Sequence of protein 2:
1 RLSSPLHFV

The following describes two proteins that form a bound complex.

Sequence of protein 1:
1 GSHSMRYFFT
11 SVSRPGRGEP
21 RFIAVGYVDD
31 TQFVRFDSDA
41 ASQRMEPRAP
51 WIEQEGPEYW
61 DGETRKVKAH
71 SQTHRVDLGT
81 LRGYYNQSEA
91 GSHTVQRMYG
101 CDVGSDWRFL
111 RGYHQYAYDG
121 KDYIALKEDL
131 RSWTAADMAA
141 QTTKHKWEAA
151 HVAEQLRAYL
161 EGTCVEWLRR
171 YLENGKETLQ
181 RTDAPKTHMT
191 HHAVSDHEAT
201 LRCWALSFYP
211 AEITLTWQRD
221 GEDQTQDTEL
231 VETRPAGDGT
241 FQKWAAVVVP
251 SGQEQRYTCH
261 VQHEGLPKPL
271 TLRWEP

Interface contacts:
Residue F9 in protein 1 interacts with residue L2 in protein 2 (closest heavy-atom distance 3.5 Å).
Residue V152 in protein 1 is in contact with residue L6 in protein 2 (closest heavy-atom distance 4.9 Å).
Residue D77 in protein 1 interacts with residue F8 in protein 2 (closest heavy-atom distance 3.5 Å).
Residue R97 in protein 1 is in contact with residue H7 in protein 2 (closest heavy-atom distance 4.1 Å).
Residue D77 in protein 1 is in contact with residue H7 in protein 2 (closest heavy-atom distance 4.8 Å).
Residue Y84 in protein 1 contacts residue V9 in protein 2 (closest heavy-atom distance 2.8 Å).
Residue Y99 in protein 1 interacts with residue S3 in protein 2 (closest heavy-atom distance 3.0 Å).
Residue Y99 in protein 1 contacts residue L2 in protein 2 (closest heavy-atom distance 3.7 Å).
Residue T73 in protein 1 contacts residue F8 in protein 2 (closest heavy-atom distance 4.1 Å).
Residue Y159 in protein 1 contacts residue R1 in protein 2 (closest heavy-atom distance 2.7 Å).
Residue W147 in protein 1 is in contact with residue V9 in protein 2 (closest heavy-atom distance 3.8 Å).
Residue F33 in protein 1 is in contact with residue R1 in protein 2 (closest heavy-atom distance 4.9 Å).
Residue Y7 in protein 1 contacts residue L2 in protein 2 (closest heavy-atom distance 3.6 Å).
Residue Y7 in protein 1 is in contact with residue R1 in protein 2 (closest heavy-atom distance 3.2 Å).
Residue Q155 in protein 1 interacts with residue P5 in protein 2 (closest heavy-atom distance 3.9 Å).
Residue Y116 in protein 1 contacts residue V9 in protein 2 (closest heavy-atom distance 3.7 Å).
Residue K66 in protein 1 interacts with residue L2 in protein 2 (closest heavy-atom distance 3.2 Å).
Residue H70 in protein 1 contacts residue L2 in protein 2 (closest heavy-atom distance 4.7 Å).
Residue E63 in protein 1 contacts residue L2 in protein 2 (closest heavy-atom distance 3.3 Å).
Residue R97 in protein 1 is in contact with residue L6 in protein 2 (closest heavy-atom distance 3.5 Å).
Residue W147 in protein 1 contacts residue H7 in protein 2 (closest heavy-atom distance 3.6 Å).
Residue A69 in protein 1 interacts with residue P5 in protein 2 (closest heavy-atom distance 3.6 Å).
Residue L81 in protein 1 interacts with residue V9 in protein 2 (closest heavy-atom distance 3.6 Å).
Residue V67 in protein 1 interacts with residue L2 in protein 2 (closest heavy-atom distance 3.6 Å).
Residue H70 in protein 1 is in contact with residue S3 in protein 2 (closest heavy-atom distance 3.0 Å).
Residue T80 in protein 1 interacts with residue V9 in protein 2 (closest heavy-atom distance 3.8 Å).
Residue T143 in protein 1 interacts with residue F8 in protein 2 (closest heavy-atom distance 4.7 Å).
Residue Y123 in protein 1 contacts residue V9 in protein 2 (closest heavy-atom distance 4.5 Å).
Residue L156 in protein 1 is in contact with residue L6 in protein 2 (closest heavy-atom distance 3.8 Å).
Residue K66 in protein 1 contacts residue S4 in protein 2 (closest heavy-atom distance 4.8 Å).
Residue W147 in protein 1 is in contact with residue F8 in protein 2 (closest heavy-atom distance 2.7 Å).
Residue V76 in protein 1 interacts with residue F8 in protein 2 (closest heavy-atom distance 3.5 Å).
Residue T142 in protein 1 contacts residue V9 in protein 2 (closest heavy-atom distance 4.8 Å).
Residue D77 in protein 1 interacts with residue V9 in protein 2 (closest heavy-atom distance 2.9 Å).
Residue Q155 in protein 1 contacts residue S4 in protein 2 (closest heavy-atom distance 3.9 Å).
Residue T73 in protein 1 is in contact with residue L6 in protein 2 (closest heavy-atom distance 3.6 Å).
Residue K146 in protein 1 contacts residue F8 in protein 2 (closest heavy-atom distance 4.4 Å).
Residue H70 in protein 1 is in contact with residue P5 in protein 2 (closest heavy-atom distance 4.0 Å).
Residue Q72 in protein 1 contacts residue F8 in protein 2 (closest heavy-atom distance 4.8 Å).
Residue K66 in protein 1 is in contact with residue R1 in protein 2 (closest heavy-atom distance 3.2 Å).
Residue H114 in protein 1 contacts residue L6 in protein 2 (closest heavy-atom distance 3.2 Å).
Residue H70 in protein 1 interacts with residue S4 in protein 2 (closest heavy-atom distance 4.0 Å).
Residue T73 in protein 1 interacts with residue P5 in protein 2 (closest heavy-atom distance 4.9 Å).
Residue M5 in protein 1 interacts with residue R1 in protein 2 (closest heavy-atom distance 3.6 Å).
Residue Q155 in protein 1 contacts residue L6 in protein 2 (closest heavy-atom distance 3.7 Å).
Residue V152 in protein 1 interacts with residue H7 in protein 2 (closest heavy-atom distance 4.0 Å).
Residue Y59 in protein 1 is in contact with residue R1 in protein 2 (closest heavy-atom distance 4.4 Å).
Residue K66 in protein 1 contacts residue S3 in protein 2 (closest heavy-atom distance 4.2 Å).
Residue K146 in protein 1 contacts residue V9 in protein 2 (closest heavy-atom distance 3.0 Å).
Residue Y171 in protein 1 contacts residue R1 in protein 2 (closest heavy-atom distance 3.1 Å).
Residue M45 in protein 1 interacts with residue L2 in protein 2 (closest heavy-atom distance 3.7 Å).
Residue Y159 in protein 1 interacts with residue S3 in protein 2 (closest heavy-atom distance 3.3 Å).
Residue L156 in protein 1 interacts with residue S3 in protein 2 (closest heavy-atom distance 4.8 Å).
Residue T143 in protein 1 interacts with residue V9 in protein 2 (closest heavy-atom distance 2.5 Å).
Residue Y159 in protein 1 is in contact with residue L2 in protein 2 (closest heavy-atom distance 3.6 Å).
Residue T163 in protein 1 is in contact with residue R1 in protein 2 (closest heavy-atom distance 3.7 Å).
Residue Y99 in protein 1 is in contact with residue L6 in protein 2 (closest heavy-atom distance 4.4 Å).
Residue A150 in protein 1 is in contact with residue H7 in protein 2 (closest heavy-atom distance 3.9 Å).
Residue W167 in protein 1 contacts residue R1 in protein 2 (closest heavy-atom distance 3.5 Å).
Residue E63 in protein 1 interacts with residue R1 in protein 2 (closest heavy-atom distance 2.7 Å).